Residue-level contacts at the interface:
Residue I243 in the second protein interacts with residue A162 in the first protein (closest heavy-atom distance 3.6 Å).
Residue L250 in the second protein contacts residue T170 in the first protein (closest heavy-atom distance 4.6 Å).
Residue L250 in the second protein is in contact with residue V166 in the first protein (closest heavy-atom distance 3.5 Å).
Residue L250 in the second protein contacts residue V169 in the first protein (closest heavy-atom distance 4.2 Å).
Residue Q257 in the second protein is in contact with residue Q175 in the first protein (closest heavy-atom distance 3.9 Å).
Residue M253 in the second protein is in contact with residue E124 in the first protein (closest heavy-atom distance 3.5 Å).
Residue M253 in the second protein contacts residue S127 in the first protein (closest heavy-atom distance 3.8 Å).
Residue L250 in the second protein contacts residue L128 in the first protein (closest heavy-atom distance 3.9 Å).
Residue A246 in the second protein interacts with residue A162 in the first protein (closest heavy-atom distance 3.6 Å).
Residue R247 in the second protein interacts with residue M165 in the first protein (closest heavy-atom distance 4.0 Å).
Residue A246 in the second protein interacts with residue V166 in the first protein (closest heavy-atom distance 3.7 Å).
Residue T249 in the second protein contacts residue S127 in the first protein (closest heavy-atom distance 4.4 Å).
Residue M253 in the second protein contacts residue L128 in the first protein (closest heavy-atom distance 4.0 Å).
Residue A246 in the second protein is in contact with residue L128 in the first protein (closest heavy-atom distance 4.9 Å).
Residue S256 in the second protein is in contact with residue S127 in the first protein (closest heavy-atom distance 4.9 Å).
Residue K242 in the second protein contacts residue T160 in the first protein (closest heavy-atom distance 3.4 Å).
Residue K242 in the second protein interacts with residue A162 in the first protein (closest heavy-atom distance 3.4 Å).
Residue I243 in the second protein interacts with residue M165 in the first protein (closest heavy-atom distance 3.7 Å).
Residue A246 in the second protein interacts with residue M165 in the first protein (closest heavy-atom distance 4.2 Å).
Residue A246 in the second protein is in contact with residue T163 in the first protein (closest heavy-atom distance 4.4 Å).
Residue T249 in the second protein is in contact with residue L128 in the first protein (closest heavy-atom distance 3.8 Å).
Residue M253 in the second protein interacts with residue T170 in the first protein (closest heavy-atom distance 3.6 Å).
Residue Q825 in the second protein contacts residue M244 in the first protein (closest heavy-atom distance 4.0 Å).
Residue Q257 in the second protein interacts with residue E124 in the first protein (closest heavy-atom distance 3.6 Å).

Sequence of the first protein:
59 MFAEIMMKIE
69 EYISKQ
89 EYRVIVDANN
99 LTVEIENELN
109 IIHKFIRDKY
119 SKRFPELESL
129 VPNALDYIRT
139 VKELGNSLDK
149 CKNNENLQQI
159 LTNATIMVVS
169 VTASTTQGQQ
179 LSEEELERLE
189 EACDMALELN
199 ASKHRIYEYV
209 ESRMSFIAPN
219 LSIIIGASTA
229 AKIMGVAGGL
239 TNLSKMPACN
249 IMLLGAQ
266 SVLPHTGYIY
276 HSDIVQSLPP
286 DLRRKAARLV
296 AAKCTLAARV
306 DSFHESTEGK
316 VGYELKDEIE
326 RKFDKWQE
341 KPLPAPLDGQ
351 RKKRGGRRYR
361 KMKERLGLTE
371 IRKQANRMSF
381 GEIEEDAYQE

The following describes two proteins that form a bound complex.

Sequence of the second protein:
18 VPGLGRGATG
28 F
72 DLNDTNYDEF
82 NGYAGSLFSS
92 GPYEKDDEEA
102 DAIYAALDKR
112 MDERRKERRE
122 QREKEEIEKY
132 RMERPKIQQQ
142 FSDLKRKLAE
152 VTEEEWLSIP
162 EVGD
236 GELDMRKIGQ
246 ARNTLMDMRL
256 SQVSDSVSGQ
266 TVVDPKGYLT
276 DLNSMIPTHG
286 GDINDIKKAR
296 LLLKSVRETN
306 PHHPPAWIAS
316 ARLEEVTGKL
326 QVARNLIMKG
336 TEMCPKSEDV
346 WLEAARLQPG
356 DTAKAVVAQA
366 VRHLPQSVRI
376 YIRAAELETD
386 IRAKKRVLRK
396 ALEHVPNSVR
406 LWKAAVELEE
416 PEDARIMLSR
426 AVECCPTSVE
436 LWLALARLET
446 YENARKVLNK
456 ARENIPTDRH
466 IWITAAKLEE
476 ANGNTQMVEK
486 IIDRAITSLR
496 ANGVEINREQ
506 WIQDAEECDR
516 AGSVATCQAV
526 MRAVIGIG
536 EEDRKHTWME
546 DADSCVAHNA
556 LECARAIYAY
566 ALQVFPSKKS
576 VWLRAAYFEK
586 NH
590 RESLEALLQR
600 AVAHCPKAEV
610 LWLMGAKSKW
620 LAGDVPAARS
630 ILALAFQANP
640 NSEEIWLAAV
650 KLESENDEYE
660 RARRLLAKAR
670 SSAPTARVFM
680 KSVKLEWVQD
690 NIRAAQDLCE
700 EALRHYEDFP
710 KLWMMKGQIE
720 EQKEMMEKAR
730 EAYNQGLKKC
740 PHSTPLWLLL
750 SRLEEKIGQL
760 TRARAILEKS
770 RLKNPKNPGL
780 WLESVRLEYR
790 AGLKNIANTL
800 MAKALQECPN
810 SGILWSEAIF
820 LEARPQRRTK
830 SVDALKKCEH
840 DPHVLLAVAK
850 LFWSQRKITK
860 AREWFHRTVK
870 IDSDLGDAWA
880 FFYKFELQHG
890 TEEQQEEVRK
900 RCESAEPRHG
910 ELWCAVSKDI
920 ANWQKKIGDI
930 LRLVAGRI